Sequence of protein 2:
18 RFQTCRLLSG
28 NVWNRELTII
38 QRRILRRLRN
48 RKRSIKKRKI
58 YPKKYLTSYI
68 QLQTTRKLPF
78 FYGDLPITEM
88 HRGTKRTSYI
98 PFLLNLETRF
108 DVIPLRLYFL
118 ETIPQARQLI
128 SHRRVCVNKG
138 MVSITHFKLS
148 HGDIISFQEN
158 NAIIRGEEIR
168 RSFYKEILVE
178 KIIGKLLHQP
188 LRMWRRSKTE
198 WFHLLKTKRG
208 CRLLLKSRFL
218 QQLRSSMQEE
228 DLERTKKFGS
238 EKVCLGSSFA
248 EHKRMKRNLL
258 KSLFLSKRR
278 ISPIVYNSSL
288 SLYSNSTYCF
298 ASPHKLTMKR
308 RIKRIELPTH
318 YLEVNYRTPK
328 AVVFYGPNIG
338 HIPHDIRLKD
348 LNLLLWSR

Sequence of protein 1:
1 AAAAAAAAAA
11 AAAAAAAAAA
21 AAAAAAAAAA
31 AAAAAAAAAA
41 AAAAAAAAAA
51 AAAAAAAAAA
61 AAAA

Residue-level contacts at the interface:
Residue R206 in protein 2 is in contact with residue A22 in protein 1 (closest heavy-atom distance 4.7 Å).
Residue T204 in protein 2 is in contact with residue A24 in protein 1 (closest heavy-atom distance 3.4 Å).
Residue R206 in protein 2 is in contact with residue A23 in protein 1 (closest heavy-atom distance 3.3 Å).
Residue R168 in protein 2 is in contact with residue A21 in protein 1 (closest heavy-atom distance 4.2 Å).
Residue K203 in protein 2 is in contact with residue A21 in protein 1 (closest heavy-atom distance 4.8 Å).
Residue E164 in protein 2 interacts with residue A23 in protein 1 (closest heavy-atom distance 4.5 Å).
Residue H200 in protein 2 interacts with residue A18 in protein 1 (closest heavy-atom distance 4.1 Å).
Residue E197 in protein 2 is in contact with residue A17 in protein 1 (closest heavy-atom distance 4.7 Å).
Residue K195 in protein 2 contacts residue A58 in protein 1 (closest heavy-atom distance 2.3 Å).
Residue L202 in protein 2 interacts with residue A51 in protein 1 (closest heavy-atom distance 3.4 Å).
Residue W198 in protein 2 contacts residue A58 in protein 1 (closest heavy-atom distance 4.2 Å).
Residue K195 in protein 2 is in contact with residue A59 in protein 1 (closest heavy-atom distance 4.2 Å).
Residue W191 in protein 2 is in contact with residue A1 in protein 1 (closest heavy-atom distance 4.2 Å).
Residue K205 in protein 2 is in contact with residue A26 in protein 1 (closest heavy-atom distance 3.2 Å).
Residue E197 in protein 2 is in contact with residue A13 in protein 1 (closest heavy-atom distance 3.4 Å).
Residue R193 in protein 2 is in contact with residue A7 in protein 1 (closest heavy-atom distance 2.2 Å).
Residue L184 in protein 2 interacts with residue A58 in protein 1 (closest heavy-atom distance 4.9 Å).
Residue K172 in protein 2 is in contact with residue A21 in protein 1 (closest heavy-atom distance 4.3 Å).
Residue W198 in protein 2 contacts residue A55 in protein 1 (closest heavy-atom distance 4.5 Å).
Residue T204 in protein 2 contacts residue A17 in protein 1 (closest heavy-atom distance 4.9 Å).
Residue R193 in protein 2 is in contact with residue A8 in protein 1 (closest heavy-atom distance 4.4 Å).
Residue K195 in protein 2 contacts residue A62 in protein 1 (closest heavy-atom distance 3.5 Å).
Residue M190 in protein 2 interacts with residue A1 in protein 1 (closest heavy-atom distance 3.7 Å).
Residue R215 in protein 2 is in contact with residue A52 in protein 1 (closest heavy-atom distance 3.2 Å).
Residue K205 in protein 2 is in contact with residue A27 in protein 1 (closest heavy-atom distance 3.1 Å).
Residue K172 in protein 2 contacts residue A18 in protein 1 (closest heavy-atom distance 4.3 Å).
Residue T204 in protein 2 is in contact with residue A21 in protein 1 (closest heavy-atom distance 4.8 Å).
Residue R215 in protein 2 is in contact with residue A56 in protein 1 (closest heavy-atom distance 4.8 Å).
Residue K195 in protein 2 is in contact with residue A61 in protein 1 (closest heavy-atom distance 3.9 Å).
Residue L211 in protein 2 interacts with residue A48 in protein 1 (closest heavy-atom distance 3.3 Å).
Residue G207 in protein 2 interacts with residue A48 in protein 1 (closest heavy-atom distance 4.9 Å).
Residue R168 in protein 2 interacts with residue A22 in protein 1 (closest heavy-atom distance 4.7 Å).
Residue M190 in protein 2 is in contact with residue A7 in protein 1 (closest heavy-atom distance 4.8 Å).
Residue W198 in protein 2 contacts residue A54 in protein 1 (closest heavy-atom distance 3.6 Å).
Residue R215 in protein 2 contacts residue A49 in protein 1 (closest heavy-atom distance 4.5 Å).
Residue L184 in protein 2 interacts with residue A62 in protein 1 (closest heavy-atom distance 3.4 Å).
Residue R168 in protein 2 contacts residue A18 in protein 1 (closest heavy-atom distance 3.2 Å).
Residue R215 in protein 2 is in contact with residue A53 in protein 1 (closest heavy-atom distance 3.5 Å).
Residue W191 in protein 2 is in contact with residue A62 in protein 1 (closest heavy-atom distance 4.2 Å).
Residue L188 in protein 2 contacts residue A1 in protein 1 (closest heavy-atom distance 3.3 Å).
Residue F199 in protein 2 interacts with residue A55 in protein 1 (closest heavy-atom distance 3.9 Å).
Residue L201 in protein 2 interacts with residue A17 in protein 1 (closest heavy-atom distance 4.5 Å).
Residue T204 in protein 2 interacts with residue A20 in protein 1 (closest heavy-atom distance 4.6 Å).
Residue R167 in protein 2 contacts residue A23 in protein 1 (closest heavy-atom distance 3.3 Å).
Residue L202 in protein 2 is in contact with residue A52 in protein 1 (closest heavy-atom distance 4.8 Å).
Residue H200 in protein 2 interacts with residue A14 in protein 1 (closest heavy-atom distance 4.0 Å).
Residue E197 in protein 2 is in contact with residue A10 in protein 1 (closest heavy-atom distance 4.6 Å).
Residue K195 in protein 2 contacts residue A57 in protein 1 (closest heavy-atom distance 4.9 Å).
Residue S194 in protein 2 contacts residue A10 in protein 1 (closest heavy-atom distance 3.7 Å).
Residue R206 in protein 2 interacts with residue A24 in protein 1 (closest heavy-atom distance 3.6 Å).
Residue H200 in protein 2 contacts residue A17 in protein 1 (closest heavy-atom distance 3.6 Å).
Residue W191 in protein 2 interacts with residue A61 in protein 1 (closest heavy-atom distance 4.6 Å).
Residue L202 in protein 2 interacts with residue A55 in protein 1 (closest heavy-atom distance 3.5 Å).
Residue E164 in protein 2 contacts residue A22 in protein 1 (closest heavy-atom distance 4.3 Å).
Residue R193 in protein 2 is in contact with residue A11 in protein 1 (closest heavy-atom distance 2.9 Å).
Residue R193 in protein 2 interacts with residue A10 in protein 1 (closest heavy-atom distance 3.6 Å).
Residue F199 in protein 2 is in contact with residue A58 in protein 1 (closest heavy-atom distance 4.5 Å).
Residue M190 in protein 2 interacts with residue A2 in protein 1 (closest heavy-atom distance 4.8 Å).
Residue L211 in protein 2 interacts with residue A49 in protein 1 (closest heavy-atom distance 4.0 Å).
Residue L211 in protein 2 contacts residue A52 in protein 1 (closest heavy-atom distance 3.6 Å).

This data describes a binding interaction between two proteins.